Sequence of the second protein:
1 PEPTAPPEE

The following describes two proteins that form a bound complex.

Sequence of the first protein:
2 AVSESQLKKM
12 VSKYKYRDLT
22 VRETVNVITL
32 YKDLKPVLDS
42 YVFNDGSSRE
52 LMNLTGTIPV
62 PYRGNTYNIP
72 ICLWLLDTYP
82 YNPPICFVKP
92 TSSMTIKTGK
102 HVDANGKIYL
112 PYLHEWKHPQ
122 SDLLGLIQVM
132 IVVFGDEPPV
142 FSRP

Contacts between the two chains:
Residue Y63 in the first protein is in contact with residue E8 in the second protein (closest heavy-atom distance 4.6 Å).
Residue P71 in the first protein interacts with residue P3 in the second protein (closest heavy-atom distance 3.6 Å).
Residue Y68 in the first protein interacts with residue P3 in the second protein (closest heavy-atom distance 4.8 Å).
Residue T92 in the first protein is in contact with residue T4 in the second protein (closest heavy-atom distance 4.7 Å).
Residue F142 in the first protein is in contact with residue P6 in the second protein (closest heavy-atom distance 2.7 Å).
Residue Y63 in the first protein is in contact with residue P6 in the second protein (closest heavy-atom distance 4.6 Å).
Residue F142 in the first protein is in contact with residue P7 in the second protein (closest heavy-atom distance 3.7 Å).
Residue S143 in the first protein interacts with residue A5 in the second protein (closest heavy-atom distance 4.1 Å).
Residue T58 in the first protein is in contact with residue P3 in the second protein (closest heavy-atom distance 3.4 Å).
Residue M95 in the first protein is in contact with residue T4 in the second protein (closest heavy-atom distance 2.9 Å).
Residue K98 in the first protein contacts residue E8 in the second protein (closest heavy-atom distance 3.9 Å).
Residue D34 in the first protein interacts with residue P1 in the second protein (closest heavy-atom distance 4.1 Å).
Residue N69 in the first protein is in contact with residue T4 in the second protein (closest heavy-atom distance 4.1 Å).
Residue V141 in the first protein is in contact with residue A5 in the second protein (closest heavy-atom distance 2.5 Å).
Residue V61 in the first protein contacts residue P6 in the second protein (closest heavy-atom distance 3.4 Å).
Residue T92 in the first protein is in contact with residue P3 in the second protein (closest heavy-atom distance 3.3 Å).
Residue Y68 in the first protein is in contact with residue T4 in the second protein (closest heavy-atom distance 3.3 Å).
Residue S143 in the first protein is in contact with residue P6 in the second protein (closest heavy-atom distance 3.9 Å).
Residue I70 in the first protein contacts residue P3 in the second protein (closest heavy-atom distance 4.7 Å).
Residue V141 in the first protein interacts with residue P6 in the second protein (closest heavy-atom distance 4.3 Å).
Residue M95 in the first protein contacts residue P3 in the second protein (closest heavy-atom distance 3.5 Å).
Residue P139 in the first protein interacts with residue P6 in the second protein (closest heavy-atom distance 4.9 Å).
Residue T58 in the first protein contacts residue P1 in the second protein (closest heavy-atom distance 3.5 Å).
Residue Y68 in the first protein contacts residue A5 in the second protein (closest heavy-atom distance 2.7 Å).
Residue S143 in the first protein is in contact with residue T4 in the second protein (closest heavy-atom distance 2.6 Å).
Residue N69 in the first protein interacts with residue E2 in the second protein (closest heavy-atom distance 2.5 Å).
Residue N69 in the first protein interacts with residue P1 in the second protein (closest heavy-atom distance 4.0 Å).
Residue M95 in the first protein interacts with residue A5 in the second protein (closest heavy-atom distance 3.6 Å).
Residue P71 in the first protein interacts with residue A5 in the second protein (closest heavy-atom distance 4.5 Å).
Residue F142 in the first protein is in contact with residue A5 in the second protein (closest heavy-atom distance 4.1 Å).
Residue S143 in the first protein is in contact with residue P7 in the second protein (closest heavy-atom distance 4.7 Å).
Residue N69 in the first protein contacts residue P3 in the second protein (closest heavy-atom distance 2.7 Å).
Residue Y68 in the first protein contacts residue P6 in the second protein (closest heavy-atom distance 3.4 Å).
Residue F142 in the first protein is in contact with residue T4 in the second protein (closest heavy-atom distance 4.3 Å).
Residue N69 in the first protein contacts residue A5 in the second protein (closest heavy-atom distance 3.8 Å).
Residue V141 in the first protein is in contact with residue T4 in the second protein (closest heavy-atom distance 4.0 Å).
Residue F142 in the first protein interacts with residue E8 in the second protein (closest heavy-atom distance 2.7 Å).
Residue T58 in the first protein contacts residue E2 in the second protein (closest heavy-atom distance 3.7 Å).
Residue Y68 in the first protein is in contact with residue P7 in the second protein (closest heavy-atom distance 3.4 Å).
Residue I70 in the first protein interacts with residue A5 in the second protein (closest heavy-atom distance 3.5 Å).
Residue P139 in the first protein interacts with residue E8 in the second protein (closest heavy-atom distance 3.4 Å).
Residue Y63 in the first protein interacts with residue P7 in the second protein (closest heavy-atom distance 3.9 Å).
Residue I70 in the first protein is in contact with residue P6 in the second protein (closest heavy-atom distance 3.0 Å).
Residue P139 in the first protein is in contact with residue P7 in the second protein (closest heavy-atom distance 4.2 Å).
Residue F142 in the first protein is in contact with residue E9 in the second protein (closest heavy-atom distance 4.3 Å).